Sequence of chain A:
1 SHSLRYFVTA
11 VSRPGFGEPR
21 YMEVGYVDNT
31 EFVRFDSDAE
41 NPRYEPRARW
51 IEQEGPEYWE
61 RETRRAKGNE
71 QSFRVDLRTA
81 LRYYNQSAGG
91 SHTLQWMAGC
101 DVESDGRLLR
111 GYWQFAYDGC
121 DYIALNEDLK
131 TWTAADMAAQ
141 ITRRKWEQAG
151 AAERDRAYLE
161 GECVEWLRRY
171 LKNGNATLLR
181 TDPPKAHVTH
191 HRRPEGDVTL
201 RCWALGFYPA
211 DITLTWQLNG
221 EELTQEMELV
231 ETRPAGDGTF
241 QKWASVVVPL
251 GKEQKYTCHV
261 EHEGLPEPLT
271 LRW

Sequence of chain B:
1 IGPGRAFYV

These two protein chains interact to form a complex.

Residue-level contacts at the interface:
Residue D76 in chain A interacts with residue V9 in chain B (closest heavy-atom distance 3.2 Å).
Residue Y6 in chain A interacts with residue P3 in chain B (closest heavy-atom distance 3.6 Å).
Residue K145 in chain A interacts with residue Y8 in chain B (closest heavy-atom distance 4.6 Å).
Residue Y158 in chain A is in contact with residue I1 in chain B (closest heavy-atom distance 2.6 Å).
Residue R65 in chain A interacts with residue I1 in chain B (closest heavy-atom distance 4.9 Å).
Residue F115 in chain A is in contact with residue R5 in chain B (closest heavy-atom distance 3.8 Å).
Residue Y158 in chain A contacts residue G2 in chain B (closest heavy-atom distance 3.3 Å).
Residue R65 in chain A contacts residue P3 in chain B (closest heavy-atom distance 2.9 Å).
Residue W146 in chain A contacts residue F7 in chain B (closest heavy-atom distance 3.6 Å).
Residue L4 in chain A contacts residue I1 in chain B (closest heavy-atom distance 4.1 Å).
Residue R61 in chain A contacts residue I1 in chain B (closest heavy-atom distance 3.9 Å).
Residue Y122 in chain A is in contact with residue V9 in chain B (closest heavy-atom distance 4.4 Å).
Residue D76 in chain A is in contact with residue Y8 in chain B (closest heavy-atom distance 3.7 Å).
Residue Y58 in chain A is in contact with residue I1 in chain B (closest heavy-atom distance 3.5 Å).
Residue A98 in chain A contacts residue P3 in chain B (closest heavy-atom distance 3.7 Å).
Residue K145 in chain A contacts residue V9 in chain B (closest heavy-atom distance 3.7 Å).
Residue N69 in chain A interacts with residue P3 in chain B (closest heavy-atom distance 2.9 Å).
Residue D155 in chain A contacts residue F7 in chain B (closest heavy-atom distance 3.8 Å).
Residue G150 in chain A is in contact with residue F7 in chain B (closest heavy-atom distance 4.2 Å).
Residue S72 in chain A interacts with residue R5 in chain B (closest heavy-atom distance 3.9 Å).
Residue D155 in chain A is in contact with residue G4 in chain B (closest heavy-atom distance 4.9 Å).
Residue A151 in chain A is in contact with residue F7 in chain B (closest heavy-atom distance 3.4 Å).
Residue W113 in chain A is in contact with residue P3 in chain B (closest heavy-atom distance 3.6 Å).
Residue W113 in chain A interacts with residue G4 in chain B (closest heavy-atom distance 3.8 Å).
Residue Y158 in chain A interacts with residue P3 in chain B (closest heavy-atom distance 3.4 Å).
Residue A80 in chain A interacts with residue V9 in chain B (closest heavy-atom distance 4.9 Å).
Residue W146 in chain A is in contact with residue Y8 in chain B (closest heavy-atom distance 2.6 Å).
Residue Y6 in chain A is in contact with residue I1 in chain B (closest heavy-atom distance 3.0 Å).
Residue N69 in chain A interacts with residue R5 in chain B (closest heavy-atom distance 2.8 Å).
Residue E62 in chain A contacts residue I1 in chain B (closest heavy-atom distance 3.2 Å).
Residue T79 in chain A contacts residue V9 in chain B (closest heavy-atom distance 3.6 Å).
Residue E62 in chain A contacts residue G2 in chain B (closest heavy-atom distance 3.0 Å).
Residue F73 in chain A interacts with residue R5 in chain B (closest heavy-atom distance 3.4 Å).
Residue R65 in chain A interacts with residue G4 in chain B (closest heavy-atom distance 4.2 Å).
Residue W146 in chain A interacts with residue R5 in chain B (closest heavy-atom distance 4.4 Å).
Residue W96 in chain A is in contact with residue G4 in chain B (closest heavy-atom distance 4.1 Å).
Residue T142 in chain A is in contact with residue Y8 in chain B (closest heavy-atom distance 4.5 Å).
Residue T142 in chain A contacts residue V9 in chain B (closest heavy-atom distance 2.7 Å).
Residue S72 in chain A is in contact with residue Y8 in chain B (closest heavy-atom distance 4.2 Å).
Residue N69 in chain A contacts residue G4 in chain B (closest heavy-atom distance 3.5 Å).
Residue E162 in chain A contacts residue I1 in chain B (closest heavy-atom distance 3.9 Å).
Residue W146 in chain A contacts residue V9 in chain B (closest heavy-atom distance 4.2 Å).
Residue R65 in chain A is in contact with residue G2 in chain B (closest heavy-atom distance 3.2 Å).
Residue D76 in chain A interacts with residue F7 in chain B (closest heavy-atom distance 4.8 Å).
Residue W96 in chain A contacts residue R5 in chain B (closest heavy-atom distance 3.5 Å).
Residue R154 in chain A contacts residue F7 in chain B (closest heavy-atom distance 3.5 Å).
Residue Y83 in chain A interacts with residue V9 in chain B (closest heavy-atom distance 3.1 Å).
Residue W166 in chain A contacts residue I1 in chain B (closest heavy-atom distance 3.5 Å).
Residue A149 in chain A is in contact with residue F7 in chain B (closest heavy-atom distance 3.6 Å).
Residue V75 in chain A is in contact with residue Y8 in chain B (closest heavy-atom distance 3.7 Å).
Residue W96 in chain A is in contact with residue P3 in chain B (closest heavy-atom distance 3.6 Å).
Residue Y170 in chain A interacts with residue I1 in chain B (closest heavy-atom distance 2.5 Å).
Residue D76 in chain A contacts residue R5 in chain B (closest heavy-atom distance 2.6 Å).
Residue Y6 in chain A contacts residue G2 in chain B (closest heavy-atom distance 3.3 Å).
Residue R154 in chain A is in contact with residue A6 in chain B (closest heavy-atom distance 3.5 Å).